This data describes a binding interaction between two proteins.

Sequence of protein 2:
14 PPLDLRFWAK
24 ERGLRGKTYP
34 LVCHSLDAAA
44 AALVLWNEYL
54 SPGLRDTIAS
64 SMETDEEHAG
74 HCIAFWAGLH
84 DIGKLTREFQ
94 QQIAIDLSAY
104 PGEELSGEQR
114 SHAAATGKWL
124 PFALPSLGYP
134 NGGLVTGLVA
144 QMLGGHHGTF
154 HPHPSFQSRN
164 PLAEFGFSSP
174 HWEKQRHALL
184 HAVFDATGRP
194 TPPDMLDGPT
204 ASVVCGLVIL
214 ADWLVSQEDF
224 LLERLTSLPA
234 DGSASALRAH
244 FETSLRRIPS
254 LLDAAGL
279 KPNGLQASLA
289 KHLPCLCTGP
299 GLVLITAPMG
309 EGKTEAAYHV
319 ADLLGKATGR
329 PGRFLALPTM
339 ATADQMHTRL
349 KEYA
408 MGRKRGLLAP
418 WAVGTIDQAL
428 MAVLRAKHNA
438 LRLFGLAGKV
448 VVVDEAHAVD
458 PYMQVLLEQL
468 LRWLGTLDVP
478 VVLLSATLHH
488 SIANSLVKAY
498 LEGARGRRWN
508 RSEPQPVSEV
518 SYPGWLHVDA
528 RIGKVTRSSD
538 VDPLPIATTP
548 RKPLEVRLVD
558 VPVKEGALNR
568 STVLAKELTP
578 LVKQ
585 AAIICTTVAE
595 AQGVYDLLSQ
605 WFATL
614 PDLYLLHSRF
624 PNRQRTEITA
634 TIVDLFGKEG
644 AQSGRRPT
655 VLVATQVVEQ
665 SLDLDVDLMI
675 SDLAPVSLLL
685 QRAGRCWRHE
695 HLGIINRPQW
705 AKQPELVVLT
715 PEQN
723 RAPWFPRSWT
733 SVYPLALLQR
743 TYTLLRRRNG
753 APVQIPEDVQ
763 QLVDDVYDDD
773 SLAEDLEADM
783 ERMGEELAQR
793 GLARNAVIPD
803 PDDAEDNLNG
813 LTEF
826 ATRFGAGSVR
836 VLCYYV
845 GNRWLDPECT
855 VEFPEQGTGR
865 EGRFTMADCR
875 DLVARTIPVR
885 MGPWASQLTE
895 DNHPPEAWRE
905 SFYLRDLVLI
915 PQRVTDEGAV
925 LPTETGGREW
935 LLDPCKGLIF

Sequence of protein 1:
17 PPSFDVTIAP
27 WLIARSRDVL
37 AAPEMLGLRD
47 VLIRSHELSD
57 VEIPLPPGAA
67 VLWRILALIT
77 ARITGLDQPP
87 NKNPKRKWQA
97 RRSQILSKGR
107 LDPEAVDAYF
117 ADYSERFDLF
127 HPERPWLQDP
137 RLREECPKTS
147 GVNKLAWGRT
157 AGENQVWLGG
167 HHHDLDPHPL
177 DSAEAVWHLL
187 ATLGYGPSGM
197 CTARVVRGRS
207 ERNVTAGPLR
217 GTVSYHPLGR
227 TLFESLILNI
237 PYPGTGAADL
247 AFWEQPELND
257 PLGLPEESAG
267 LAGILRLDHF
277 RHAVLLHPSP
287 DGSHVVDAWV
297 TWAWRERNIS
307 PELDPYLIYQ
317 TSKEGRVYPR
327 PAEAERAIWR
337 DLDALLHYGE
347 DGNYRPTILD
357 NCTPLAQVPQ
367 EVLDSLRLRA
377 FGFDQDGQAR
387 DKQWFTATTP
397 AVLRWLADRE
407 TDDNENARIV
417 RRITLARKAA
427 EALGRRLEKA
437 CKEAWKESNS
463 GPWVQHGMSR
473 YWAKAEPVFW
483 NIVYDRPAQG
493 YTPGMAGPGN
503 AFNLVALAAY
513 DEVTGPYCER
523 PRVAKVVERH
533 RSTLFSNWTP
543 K

Contacts between the two chains:
Residue D804 in protein 2 interacts with residue P90 in protein 1 (closest heavy-atom distance 3.1 Å).
Residue E111 in protein 2 is in contact with residue L421 in protein 1 (closest heavy-atom distance 3.5 Å).
Residue R162 in protein 2 contacts residue N412 in protein 1 (closest heavy-atom distance 2.4 Å).
Residue R504 in protein 2 is in contact with residue N87 in protein 1 (closest heavy-atom distance 2.9 Å).
Residue A790 in protein 2 is in contact with residue I305 in protein 1 (closest heavy-atom distance 3.5 Å).
Residue E167 in protein 2 is in contact with residue A413 in protein 1 (closest heavy-atom distance 3.4 Å).
Residue A166 in protein 2 is in contact with residue R417 in protein 1 (closest heavy-atom distance 3.6 Å).
Residue G786 in protein 2 contacts residue L260 in protein 1 (closest heavy-atom distance 3.5 Å).
Residue D805 in protein 2 interacts with residue K91 in protein 1 (closest heavy-atom distance 3.0 Å).
Residue P155 in protein 2 is in contact with residue E346 in protein 1 (closest heavy-atom distance 3.8 Å).
Residue P155 in protein 2 is in contact with residue R351 in protein 1 (closest heavy-atom distance 3.4 Å).
Residue D805 in protein 2 interacts with residue Y238 in protein 1 (closest heavy-atom distance 3.2 Å).
Residue F816 in protein 2 is in contact with residue N349 in protein 1 (closest heavy-atom distance 3.1 Å).
Residue L794 in protein 2 contacts residue I305 in protein 1 (closest heavy-atom distance 3.6 Å).
Residue L789 in protein 2 interacts with residue N304 in protein 1 (closest heavy-atom distance 3.1 Å).
Residue G110 in protein 2 is in contact with residue N539 in protein 1 (closest heavy-atom distance 3.3 Å).
Residue R505 in protein 2 interacts with residue G242 in protein 1 (closest heavy-atom distance 3.3 Å).
Residue D804 in protein 2 contacts residue K91 in protein 1 (closest heavy-atom distance 3.4 Å).
Residue R162 in protein 2 is in contact with residue D408 in protein 1 (closest heavy-atom distance 3.0 Å).
Residue Q160 in protein 2 contacts residue H343 in protein 1 (closest heavy-atom distance 2.7 Å).
Residue M785 in protein 2 contacts residue L260 in protein 1 (closest heavy-atom distance 3.3 Å).
Residue N163 in protein 2 is in contact with residue A413 in protein 1 (closest heavy-atom distance 3.3 Å).
Residue T827 in protein 2 contacts residue G321 in protein 1 (closest heavy-atom distance 3.5 Å).
Residue D804 in protein 2 interacts with residue Y238 in protein 1 (closest heavy-atom distance 3.2 Å).
Residue N163 in protein 2 interacts with residue N410 in protein 1 (closest heavy-atom distance 3.0 Å).
Residue R796 in protein 2 interacts with residue P307 in protein 1 (closest heavy-atom distance 3.7 Å).
Residue S109 in protein 2 is in contact with residue R417 in protein 1 (closest heavy-atom distance 3.7 Å).
Residue E815 in protein 2 is in contact with residue Y315 in protein 1 (closest heavy-atom distance 3.1 Å).
Residue N809 in protein 2 interacts with residue D356 in protein 1 (closest heavy-atom distance 3.7 Å).
Residue R162 in protein 2 is in contact with residue T407 in protein 1 (closest heavy-atom distance 3.0 Å).
Residue R162 in protein 2 is in contact with residue D409 in protein 1 (closest heavy-atom distance 2.4 Å).
Residue R504 in protein 2 is in contact with residue T241 in protein 1 (closest heavy-atom distance 3.7 Å).
Residue G793 in protein 2 contacts residue I305 in protein 1 (closest heavy-atom distance 3.6 Å).
Residue R508 in protein 2 interacts with residue A243 in protein 1 (closest heavy-atom distance 3.6 Å).
Residue E779 in protein 2 interacts with residue R205 in protein 1 (closest heavy-atom distance 3.6 Å).
Residue H156 in protein 2 interacts with residue A362 in protein 1 (closest heavy-atom distance 3.3 Å).
Residue E167 in protein 2 interacts with residue V416 in protein 1 (closest heavy-atom distance 3.6 Å).
Residue E807 in protein 2 contacts residue N89 in protein 1 (closest heavy-atom distance 3.4 Å).
Residue S161 in protein 2 interacts with residue V416 in protein 1 (closest heavy-atom distance 3.5 Å).
Residue L794 in protein 2 contacts residue R322 in protein 1 (closest heavy-atom distance 3.4 Å).
Residue N163 in protein 2 contacts residue D409 in protein 1 (closest heavy-atom distance 3.5 Å).
Residue E815 in protein 2 contacts residue N349 in protein 1 (closest heavy-atom distance 3.4 Å).
Residue W506 in protein 2 interacts with residue G242 in protein 1 (closest heavy-atom distance 3.4 Å).
Residue R505 in protein 2 interacts with residue T241 in protein 1 (closest heavy-atom distance 2.6 Å).
Residue N811 in protein 2 interacts with residue R351 in protein 1 (closest heavy-atom distance 3.3 Å).
Residue M782 in protein 2 is in contact with residue E302 in protein 1 (closest heavy-atom distance 3.0 Å).
Residue W506 in protein 2 is in contact with residue A243 in protein 1 (closest heavy-atom distance 3.5 Å).
Residue T814 in protein 2 contacts residue N349 in protein 1 (closest heavy-atom distance 3.8 Å).
Residue S161 in protein 2 interacts with residue N412 in protein 1 (closest heavy-atom distance 3.5 Å).
Residue E167 in protein 2 contacts residue R417 in protein 1 (closest heavy-atom distance 3.1 Å).
Residue N797 in protein 2 interacts with residue L309 in protein 1 (closest heavy-atom distance 3.8 Å).
Residue M782 in protein 2 contacts residue G259 in protein 1 (closest heavy-atom distance 3.5 Å).
Residue R508 in protein 2 interacts with residue A244 in protein 1 (closest heavy-atom distance 2.7 Å).
Residue A166 in protein 2 interacts with residue A413 in protein 1 (closest heavy-atom distance 3.6 Å).
Residue D808 in protein 2 is in contact with residue A362 in protein 1 (closest heavy-atom distance 2.8 Å).
Residue D808 in protein 2 contacts residue R92 in protein 1 (closest heavy-atom distance 3.3 Å).
Residue Q160 in protein 2 contacts residue Y344 in protein 1 (closest heavy-atom distance 3.0 Å).
Residue G169 in protein 2 interacts with residue R417 in protein 1 (closest heavy-atom distance 3.4 Å).
Residue Q160 in protein 2 contacts residue R400 in protein 1 (closest heavy-atom distance 2.9 Å).
Residue D808 in protein 2 interacts with residue Q95 in protein 1 (closest heavy-atom distance 3.0 Å).